Residue-level contacts at the interface:
Residue L283 in chain A is in contact with residue L25 in chain B (closest heavy-atom distance 4.1 Å).
Residue L281 in chain A is in contact with residue P27 in chain B (closest heavy-atom distance 3.3 Å).
Residue L283 in chain A contacts residue Y24 in chain B (closest heavy-atom distance 3.0 Å).
Residue G282 in chain A is in contact with residue P27 in chain B (closest heavy-atom distance 3.9 Å).

The following describes two proteins that form a bound complex.

Sequence of chain B:
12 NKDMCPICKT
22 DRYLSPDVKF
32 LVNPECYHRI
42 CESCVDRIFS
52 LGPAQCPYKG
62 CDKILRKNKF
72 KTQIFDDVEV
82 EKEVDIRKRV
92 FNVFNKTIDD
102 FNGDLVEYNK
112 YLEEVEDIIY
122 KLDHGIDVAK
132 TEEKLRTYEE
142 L

Sequence of chain A:
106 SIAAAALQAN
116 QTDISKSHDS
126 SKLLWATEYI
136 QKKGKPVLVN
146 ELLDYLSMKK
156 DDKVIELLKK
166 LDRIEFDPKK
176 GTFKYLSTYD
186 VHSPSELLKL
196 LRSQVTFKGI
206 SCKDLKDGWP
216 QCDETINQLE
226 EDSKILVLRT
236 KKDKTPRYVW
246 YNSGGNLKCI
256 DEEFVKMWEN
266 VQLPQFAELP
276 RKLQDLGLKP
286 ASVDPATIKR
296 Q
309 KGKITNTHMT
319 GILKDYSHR